Sequence of protein 1:
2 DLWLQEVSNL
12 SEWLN

Contacts between the two chains:
Residue L92 in protein 2 is in contact with residue L11 in protein 1 (closest heavy-atom distance 4.4 Å).
Residue W40 in protein 2 is in contact with residue E13 in protein 1 (closest heavy-atom distance 4.7 Å).
Residue M104 in protein 2 contacts residue E7 in protein 1 (closest heavy-atom distance 3.6 Å).
Residue D90 in protein 2 is in contact with residue L15 in protein 1 (closest heavy-atom distance 4.0 Å).
Residue F17 in protein 2 interacts with residue E7 in protein 1 (closest heavy-atom distance 3.9 Å).
Residue V107 in protein 2 interacts with residue W14 in protein 1 (closest heavy-atom distance 3.8 Å).
Residue R106 in protein 2 interacts with residue E7 in protein 1 (closest heavy-atom distance 4.1 Å).
Residue G15 in protein 2 interacts with residue W14 in protein 1 (closest heavy-atom distance 3.5 Å).
Residue R106 in protein 2 interacts with residue W14 in protein 1 (closest heavy-atom distance 3.2 Å).
Residue L93 in protein 2 contacts residue W4 in protein 1 (closest heavy-atom distance 3.7 Å).
Residue V42 in protein 2 interacts with residue W14 in protein 1 (closest heavy-atom distance 4.2 Å).
Residue M89 in protein 2 contacts residue L15 in protein 1 (closest heavy-atom distance 3.9 Å).
Residue R88 in protein 2 is in contact with residue N10 in protein 1 (closest heavy-atom distance 4.8 Å).
Residue P137 in protein 2 is in contact with residue V8 in protein 1 (closest heavy-atom distance 3.9 Å).
Residue R106 in protein 2 interacts with residue L11 in protein 1 (closest heavy-atom distance 3.7 Å).
Residue L93 in protein 2 interacts with residue E7 in protein 1 (closest heavy-atom distance 3.9 Å).
Residue F17 in protein 2 interacts with residue L3 in protein 1 (closest heavy-atom distance 4.1 Å).
Residue V86 in protein 2 contacts residue W4 in protein 1 (closest heavy-atom distance 3.5 Å).
Residue F94 in protein 2 interacts with residue W4 in protein 1 (closest heavy-atom distance 3.9 Å).
Residue R106 in protein 2 interacts with residue N10 in protein 1 (closest heavy-atom distance 3.3 Å).
Residue R106 in protein 2 is in contact with residue E13 in protein 1 (closest heavy-atom distance 3.3 Å).
Residue K114 in protein 2 interacts with residue N16 in protein 1 (closest heavy-atom distance 2.6 Å).
Residue M104 in protein 2 contacts residue W4 in protein 1 (closest heavy-atom distance 3.9 Å).
Residue L93 in protein 2 contacts residue V8 in protein 1 (closest heavy-atom distance 3.9 Å).
Residue G95 in protein 2 interacts with residue W4 in protein 1 (closest heavy-atom distance 3.4 Å).
Residue Q108 in protein 2 interacts with residue W14 in protein 1 (closest heavy-atom distance 3.2 Å).
Residue W40 in protein 2 contacts residue E7 in protein 1 (closest heavy-atom distance 3.4 Å).
Residue R88 in protein 2 interacts with residue L11 in protein 1 (closest heavy-atom distance 3.8 Å).
Residue K84 in protein 2 contacts residue W4 in protein 1 (closest heavy-atom distance 3.5 Å).
Residue R88 in protein 2 interacts with residue V8 in protein 1 (closest heavy-atom distance 2.8 Å).
Residue R88 in protein 2 interacts with residue S9 in protein 1 (closest heavy-atom distance 2.9 Å).
Residue R88 in protein 2 contacts residue S12 in protein 1 (closest heavy-atom distance 3.4 Å).
Residue L93 in protein 2 is in contact with residue L11 in protein 1 (closest heavy-atom distance 4.0 Å).
Residue M104 in protein 2 interacts with residue L3 in protein 1 (closest heavy-atom distance 4.4 Å).
Residue R13 in protein 2 contacts residue W14 in protein 1 (closest heavy-atom distance 3.1 Å).
Residue C91 in protein 2 interacts with residue L15 in protein 1 (closest heavy-atom distance 3.8 Å).
Residue C91 in protein 2 interacts with residue L11 in protein 1 (closest heavy-atom distance 4.0 Å).
Residue Y14 in protein 2 contacts residue W14 in protein 1 (closest heavy-atom distance 3.9 Å).
Residue M89 in protein 2 is in contact with residue N16 in protein 1 (closest heavy-atom distance 3.9 Å).
Residue C91 in protein 2 interacts with residue W14 in protein 1 (closest heavy-atom distance 4.0 Å).
Residue V86 in protein 2 interacts with residue V8 in protein 1 (closest heavy-atom distance 4.1 Å).
Residue L20 in protein 2 is in contact with residue L3 in protein 1 (closest heavy-atom distance 4.2 Å).
Residue I85 in protein 2 interacts with residue W4 in protein 1 (closest heavy-atom distance 4.4 Å).
Residue V86 in protein 2 contacts residue L11 in protein 1 (closest heavy-atom distance 4.4 Å).
Residue R88 in protein 2 is in contact with residue L15 in protein 1 (closest heavy-atom distance 3.5 Å).

Sequence of protein 2:
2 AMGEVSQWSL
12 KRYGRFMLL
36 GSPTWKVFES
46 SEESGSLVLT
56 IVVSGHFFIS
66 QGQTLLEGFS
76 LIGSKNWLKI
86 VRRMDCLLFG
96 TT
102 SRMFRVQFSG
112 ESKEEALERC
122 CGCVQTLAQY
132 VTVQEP

These two protein chains interact to form a complex.